Residue-level contacts at the interface:
Residue D113 in the second protein interacts with residue V111 in the first protein (closest heavy-atom distance 3.4 Å).
Residue R120 in the second protein is in contact with residue K53 in the first protein (closest heavy-atom distance 4.9 Å).
Residue L112 in the second protein is in contact with residue P239 in the first protein (closest heavy-atom distance 3.8 Å).
Residue R120 in the second protein interacts with residue Y54 in the first protein (closest heavy-atom distance 3.0 Å).
Residue I117 in the second protein contacts residue K53 in the first protein (closest heavy-atom distance 4.2 Å).
Residue I116 in the second protein is in contact with residue L52 in the first protein (closest heavy-atom distance 4.8 Å).
Residue L112 in the second protein interacts with residue H112 in the first protein (closest heavy-atom distance 4.6 Å).
Residue I117 in the second protein is in contact with residue L52 in the first protein (closest heavy-atom distance 4.2 Å).
Residue D113 in the second protein interacts with residue R51 in the first protein (closest heavy-atom distance 3.3 Å).
Residue R120 in the second protein interacts with residue L52 in the first protein (closest heavy-atom distance 4.8 Å).
Residue L112 in the second protein contacts residue V111 in the first protein (closest heavy-atom distance 3.5 Å).
Residue I116 in the second protein contacts residue V111 in the first protein (closest heavy-atom distance 4.9 Å).
Residue D111 in the second protein interacts with residue D104 in the first protein (closest heavy-atom distance 4.8 Å).
Residue D113 in the second protein interacts with residue L52 in the first protein (closest heavy-atom distance 4.6 Å).
Residue I116 in the second protein is in contact with residue F99 in the first protein (closest heavy-atom distance 4.1 Å).
Residue I117 in the second protein interacts with residue R51 in the first protein (closest heavy-atom distance 3.9 Å).
Residue I116 in the second protein is in contact with residue R113 in the first protein (closest heavy-atom distance 4.3 Å).

This data describes a binding interaction between two proteins.

Sequence of the first protein:
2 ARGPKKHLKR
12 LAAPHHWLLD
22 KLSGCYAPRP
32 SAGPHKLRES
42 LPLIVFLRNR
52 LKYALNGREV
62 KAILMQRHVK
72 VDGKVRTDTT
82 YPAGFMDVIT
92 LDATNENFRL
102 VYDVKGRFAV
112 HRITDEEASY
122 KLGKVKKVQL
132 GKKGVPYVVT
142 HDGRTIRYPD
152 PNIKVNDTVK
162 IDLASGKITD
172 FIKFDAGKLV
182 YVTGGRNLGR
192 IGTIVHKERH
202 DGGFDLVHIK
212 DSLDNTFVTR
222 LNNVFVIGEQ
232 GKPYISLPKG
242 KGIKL

Sequence of the second protein:
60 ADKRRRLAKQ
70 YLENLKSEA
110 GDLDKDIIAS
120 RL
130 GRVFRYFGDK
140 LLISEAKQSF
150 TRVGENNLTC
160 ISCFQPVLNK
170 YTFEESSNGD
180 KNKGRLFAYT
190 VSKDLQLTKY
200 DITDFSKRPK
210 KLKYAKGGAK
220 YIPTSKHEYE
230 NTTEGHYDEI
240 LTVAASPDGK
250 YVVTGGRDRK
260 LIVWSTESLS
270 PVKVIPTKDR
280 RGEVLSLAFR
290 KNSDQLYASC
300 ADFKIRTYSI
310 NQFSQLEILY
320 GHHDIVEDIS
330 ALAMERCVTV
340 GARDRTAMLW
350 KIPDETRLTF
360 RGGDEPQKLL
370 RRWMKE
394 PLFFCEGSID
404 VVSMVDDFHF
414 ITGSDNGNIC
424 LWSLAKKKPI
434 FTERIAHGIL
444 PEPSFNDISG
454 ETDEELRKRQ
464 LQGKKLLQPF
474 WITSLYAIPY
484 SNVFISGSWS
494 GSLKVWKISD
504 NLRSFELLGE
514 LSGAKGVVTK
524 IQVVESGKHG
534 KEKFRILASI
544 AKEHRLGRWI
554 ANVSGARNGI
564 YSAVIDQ